Sequence of the first protein:
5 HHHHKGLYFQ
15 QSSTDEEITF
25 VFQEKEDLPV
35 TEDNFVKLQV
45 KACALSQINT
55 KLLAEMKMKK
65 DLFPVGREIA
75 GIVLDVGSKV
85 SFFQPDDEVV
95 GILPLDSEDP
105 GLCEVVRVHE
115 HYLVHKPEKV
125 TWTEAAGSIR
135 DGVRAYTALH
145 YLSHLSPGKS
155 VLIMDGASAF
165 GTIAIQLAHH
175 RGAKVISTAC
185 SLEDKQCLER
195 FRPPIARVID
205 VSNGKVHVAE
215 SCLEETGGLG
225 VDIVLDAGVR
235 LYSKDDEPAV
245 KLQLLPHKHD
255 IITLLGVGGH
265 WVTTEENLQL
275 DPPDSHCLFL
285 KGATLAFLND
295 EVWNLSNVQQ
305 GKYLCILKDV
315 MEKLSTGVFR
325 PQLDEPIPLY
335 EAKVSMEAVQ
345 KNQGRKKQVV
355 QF

Contacts between the two chains:
Residue E219 in the first protein interacts with residue H248 in the second protein (closest heavy-atom distance 3.6 Å).
Residue E218 in the first protein is in contact with residue H248 in the second protein (closest heavy-atom distance 4.6 Å).
Residue G221 in the first protein contacts residue E331 in the second protein (closest heavy-atom distance 4.6 Å).
Residue G222 in the first protein is in contact with residue K533 in the second protein (closest heavy-atom distance 5.0 Å).
Residue K153 in the first protein interacts with residue L247 in the second protein (closest heavy-atom distance 4.5 Å).
Residue E218 in the first protein interacts with residue R250 in the second protein (closest heavy-atom distance 2.6 Å).
Residue A200 in the first protein contacts residue R251 in the second protein (closest heavy-atom distance 4.6 Å).
Residue S154 in the first protein is in contact with residue L247 in the second protein (closest heavy-atom distance 4.2 Å).
Residue E219 in the first protein interacts with residue R250 in the second protein (closest heavy-atom distance 3.4 Å).
Residue Q273 in the first protein contacts residue Y545 in the second protein (closest heavy-atom distance 3.5 Å).
Residue L223 in the first protein contacts residue H248 in the second protein (closest heavy-atom distance 3.5 Å).
Residue H253 in the first protein interacts with residue P538 in the second protein (closest heavy-atom distance 4.1 Å).
Residue G224 in the first protein is in contact with residue M532 in the second protein (closest heavy-atom distance 3.6 Å).
Residue G221 in the first protein interacts with residue H248 in the second protein (closest heavy-atom distance 3.6 Å).
Residue G221 in the first protein is in contact with residue A529 in the second protein (closest heavy-atom distance 4.5 Å).
Residue L223 in the first protein contacts residue V245 in the second protein (closest heavy-atom distance 3.7 Å).
Residue L223 in the first protein contacts residue M532 in the second protein (closest heavy-atom distance 3.2 Å).
Residue H251 in the first protein is in contact with residue L539 in the second protein (closest heavy-atom distance 3.9 Å).
Residue L223 in the first protein is in contact with residue P246 in the second protein (closest heavy-atom distance 3.3 Å).
Residue V261 in the first protein contacts residue Y531 in the second protein (closest heavy-atom distance 4.5 Å).
Residue L284 in the first protein is in contact with residue Y531 in the second protein (closest heavy-atom distance 3.6 Å).
Residue G152 in the first protein contacts residue L247 in the second protein (closest heavy-atom distance 3.3 Å).
Residue L223 in the first protein is in contact with residue K525 in the second protein (closest heavy-atom distance 3.9 Å).
Residue K178 in the first protein interacts with residue L247 in the second protein (closest heavy-atom distance 3.8 Å).
Residue Y236 in the first protein contacts residue V543 in the second protein (closest heavy-atom distance 4.2 Å).
Residue G260 in the first protein interacts with residue M532 in the second protein (closest heavy-atom distance 4.4 Å).
Residue T257 in the first protein interacts with residue R536 in the second protein (closest heavy-atom distance 4.4 Å).
Residue L284 in the first protein interacts with residue L535 in the second protein (closest heavy-atom distance 3.6 Å).
Residue E214 in the first protein is in contact with residue R536 in the second protein (closest heavy-atom distance 4.7 Å).
Residue L217 in the first protein is in contact with residue R536 in the second protein (closest heavy-atom distance 4.3 Å).
Residue G222 in the first protein interacts with residue A529 in the second protein (closest heavy-atom distance 3.8 Å).
Residue T220 in the first protein interacts with residue H248 in the second protein (closest heavy-atom distance 3.3 Å).
Residue K285 in the first protein is in contact with residue M532 in the second protein (closest heavy-atom distance 4.3 Å).
Residue G222 in the first protein interacts with residue M532 in the second protein (closest heavy-atom distance 3.2 Å).
Residue R201 in the first protein contacts residue R250 in the second protein (closest heavy-atom distance 4.4 Å).
Residue H253 in the first protein contacts residue L539 in the second protein (closest heavy-atom distance 4.0 Å).
Residue C281 in the first protein contacts residue L535 in the second protein (closest heavy-atom distance 4.9 Å).
Residue V261 in the first protein is in contact with residue M532 in the second protein (closest heavy-atom distance 4.2 Å).
Residue G222 in the first protein interacts with residue A528 in the second protein (closest heavy-atom distance 4.3 Å).
Residue Y236 in the first protein is in contact with residue E546 in the second protein (closest heavy-atom distance 4.0 Å).
Residue T257 in the first protein is in contact with residue K537 in the second protein (closest heavy-atom distance 4.8 Å).
Residue L223 in the first protein contacts residue L247 in the second protein (closest heavy-atom distance 4.1 Å).
Residue T257 in the first protein is in contact with residue M532 in the second protein (closest heavy-atom distance 4.5 Å).
Residue D275 in the first protein is in contact with residue S542 in the second protein (closest heavy-atom distance 2.9 Å).
Residue L259 in the first protein interacts with residue M532 in the second protein (closest heavy-atom distance 4.0 Å).
Residue G221 in the first protein is in contact with residue D332 in the second protein (closest heavy-atom distance 3.6 Å).
Residue Q273 in the first protein interacts with residue V543 in the second protein (closest heavy-atom distance 4.5 Å).
Residue L217 in the first protein interacts with residue M532 in the second protein (closest heavy-atom distance 4.5 Å).
Residue Q273 in the first protein contacts residue S542 in the second protein (closest heavy-atom distance 4.6 Å).
Residue E218 in the first protein is in contact with residue E331 in the second protein (closest heavy-atom distance 4.5 Å).
Residue L235 in the first protein is in contact with residue V543 in the second protein (closest heavy-atom distance 3.9 Å).
Residue D275 in the first protein interacts with residue V543 in the second protein (closest heavy-atom distance 4.7 Å).
Residue H253 in the first protein contacts residue K537 in the second protein (closest heavy-atom distance 2.7 Å).
Residue N271 in the first protein is in contact with residue E546 in the second protein (closest heavy-atom distance 3.9 Å).
Residue K285 in the first protein contacts residue L535 in the second protein (closest heavy-atom distance 3.6 Å).

Sequence of the second protein:
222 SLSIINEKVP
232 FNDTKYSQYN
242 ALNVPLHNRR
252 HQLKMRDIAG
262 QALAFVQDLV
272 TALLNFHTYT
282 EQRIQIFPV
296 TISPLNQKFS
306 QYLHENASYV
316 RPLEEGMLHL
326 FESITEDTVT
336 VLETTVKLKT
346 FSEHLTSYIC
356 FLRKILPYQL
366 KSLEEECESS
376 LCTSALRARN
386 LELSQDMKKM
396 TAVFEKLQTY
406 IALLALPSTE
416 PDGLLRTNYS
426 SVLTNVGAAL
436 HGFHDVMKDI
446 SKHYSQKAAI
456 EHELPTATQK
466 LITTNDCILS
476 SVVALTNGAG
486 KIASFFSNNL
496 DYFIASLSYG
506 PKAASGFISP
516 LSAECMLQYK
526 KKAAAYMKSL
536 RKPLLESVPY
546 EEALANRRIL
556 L

These two protein chains interact to form a complex.